Sequence of protein 1:
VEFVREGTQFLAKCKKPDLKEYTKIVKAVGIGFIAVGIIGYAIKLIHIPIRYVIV

The following describes two proteins that form a bound complex.

Residue-level contacts at the interface:
Residue I208 in protein 2 is in contact with residue I73 in protein 1 (closest heavy-atom distance 3.7 Å).
Residue Y227 in protein 2 contacts residue I79 in protein 1 (closest heavy-atom distance 4.9 Å).
Residue L210 in protein 2 interacts with residue L70 in protein 1 (closest heavy-atom distance 4.1 Å).
Residue Y227 in protein 2 interacts with residue I75 in protein 1 (closest heavy-atom distance 3.6 Å).
Residue V215 in protein 2 interacts with residue V78 in protein 1 (closest heavy-atom distance 3.4 Å).
Residue V215 in protein 2 is in contact with residue P74 in protein 1 (closest heavy-atom distance 3.7 Å).
Residue S220 in protein 2 is in contact with residue V78 in protein 1 (closest heavy-atom distance 3.3 Å).
Residue Y7 in protein 2 interacts with residue Y77 in protein 1 (closest heavy-atom distance 3.3 Å).
Residue L214 in protein 2 contacts residue P74 in protein 1 (closest heavy-atom distance 4.4 Å).
Residue R212 in protein 2 interacts with residue Y77 in protein 1 (closest heavy-atom distance 4.4 Å).
Residue Y227 in protein 2 is in contact with residue I71 in protein 1 (closest heavy-atom distance 4.6 Å).
Residue V215 in protein 2 interacts with residue Y77 in protein 1 (closest heavy-atom distance 3.6 Å).
Residue Y7 in protein 2 contacts residue I73 in protein 1 (closest heavy-atom distance 3.9 Å).
Residue Y227 in protein 2 contacts residue H72 in protein 1 (closest heavy-atom distance 3.1 Å).
Residue V224 in protein 2 contacts residue I79 in protein 1 (closest heavy-atom distance 3.7 Å).
Residue L223 in protein 2 interacts with residue P74 in protein 1 (closest heavy-atom distance 4.8 Å).
Residue I208 in protein 2 contacts residue L70 in protein 1 (closest heavy-atom distance 4.7 Å).
Residue V224 in protein 2 contacts residue V78 in protein 1 (closest heavy-atom distance 4.6 Å).
Residue L223 in protein 2 contacts residue I75 in protein 1 (closest heavy-atom distance 4.7 Å).
Residue L210 in protein 2 is in contact with residue P74 in protein 1 (closest heavy-atom distance 3.8 Å).
Residue F17 in protein 2 contacts residue L70 in protein 1 (closest heavy-atom distance 3.6 Å).
Residue F17 in protein 2 interacts with residue Y66 in protein 1 (closest heavy-atom distance 3.4 Å).
Residue Y5 in protein 2 is in contact with residue I73 in protein 1 (closest heavy-atom distance 4.7 Å).
Residue Y7 in protein 2 interacts with residue P74 in protein 1 (closest heavy-atom distance 4.3 Å).

Sequence of protein 2:
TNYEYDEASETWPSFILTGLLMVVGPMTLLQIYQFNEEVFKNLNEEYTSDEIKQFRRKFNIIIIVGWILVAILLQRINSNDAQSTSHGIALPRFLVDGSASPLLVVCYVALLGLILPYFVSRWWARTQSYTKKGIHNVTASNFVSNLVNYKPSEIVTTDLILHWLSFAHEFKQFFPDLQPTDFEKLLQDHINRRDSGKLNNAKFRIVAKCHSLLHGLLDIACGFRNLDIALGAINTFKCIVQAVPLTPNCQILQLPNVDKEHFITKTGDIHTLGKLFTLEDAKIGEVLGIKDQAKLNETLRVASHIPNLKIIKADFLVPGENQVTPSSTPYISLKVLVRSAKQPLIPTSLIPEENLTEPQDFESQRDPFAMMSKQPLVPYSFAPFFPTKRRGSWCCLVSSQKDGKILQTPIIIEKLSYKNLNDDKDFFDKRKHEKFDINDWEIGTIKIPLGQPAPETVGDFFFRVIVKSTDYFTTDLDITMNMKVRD